The following describes two proteins that form a bound complex.

Contacts between the two chains:
Residue R962 in chain B interacts with residue R349 in chain A (closest heavy-atom distance 3.1 Å).
Residue Y1010 in chain B is in contact with residue D404 in chain A (closest heavy-atom distance 3.2 Å).
Residue P964 in chain B is in contact with residue E29 in chain A (closest heavy-atom distance 3.3 Å).
Residue Q1035 in chain B interacts with residue W417 in chain A (closest heavy-atom distance 2.3 Å).
Residue Q1035 in chain B interacts with residue W396 in chain A (closest heavy-atom distance 3.3 Å).
Residue I1019 in chain B interacts with residue L43 in chain A (closest heavy-atom distance 3.5 Å).
Residue R1013 in chain B interacts with residue A48 in chain A (closest heavy-atom distance 3.5 Å).
Residue E1015 in chain B contacts residue T46 in chain A (closest heavy-atom distance 3.1 Å).
Residue Y1023 in chain B interacts with residue L43 in chain A (closest heavy-atom distance 3.4 Å).
Residue E1047 in chain B contacts residue I296 in chain A (closest heavy-atom distance 3.3 Å).
Residue T1014 in chain B contacts residue A48 in chain A (closest heavy-atom distance 3.0 Å).
Residue K972 in chain B is in contact with residue F39 in chain A (closest heavy-atom distance 3.2 Å).
Residue S1017 in chain B interacts with residue I44 in chain A (closest heavy-atom distance 3.5 Å).
Residue F965 in chain B is in contact with residue N36 in chain A (closest heavy-atom distance 3.3 Å).
Residue F1006 in chain B interacts with residue N27 in chain A (closest heavy-atom distance 3.5 Å).
Residue R968 in chain B is in contact with residue D369 in chain A (closest heavy-atom distance 3.1 Å).
Residue R968 in chain B interacts with residue P371 in chain A (closest heavy-atom distance 2.9 Å).
Residue P964 in chain B contacts residue M377 in chain A (closest heavy-atom distance 3.2 Å).
Residue Y1010 in chain B interacts with residue I406 in chain A (closest heavy-atom distance 3.4 Å).
Residue K1039 in chain B contacts residue P339 in chain A (closest heavy-atom distance 3.4 Å).
Residue L1032 in chain B contacts residue N395 in chain A (closest heavy-atom distance 3.3 Å).
Residue W1042 in chain B contacts residue S356 in chain A (closest heavy-atom distance 3.0 Å).
Residue R968 in chain B contacts residue E366 in chain A (closest heavy-atom distance 3.4 Å).
Residue K1051 in chain B is in contact with residue Q316 in chain A (closest heavy-atom distance 3.0 Å).
Residue F1031 in chain B contacts residue W396 in chain A (closest heavy-atom distance 3.4 Å).
Residue Y1018 in chain B interacts with residue I44 in chain A (closest heavy-atom distance 3.3 Å).
Residue Y1010 in chain B is in contact with residue Y30 in chain A (closest heavy-atom distance 3.5 Å).
Residue Q1040 in chain B interacts with residue E338 in chain A (closest heavy-atom distance 3.1 Å).
Residue P1012 in chain B is in contact with residue L49 in chain A (closest heavy-atom distance 3.5 Å).
Residue F1031 in chain B is in contact with residue W417 in chain A (closest heavy-atom distance 3.3 Å).
Residue R968 in chain B contacts residue L374 in chain A (closest heavy-atom distance 3.1 Å).
Residue E1047 in chain B is in contact with residue R312 in chain A (closest heavy-atom distance 3.1 Å).
Residue K1039 in chain B is in contact with residue D354 in chain A (closest heavy-atom distance 2.3 Å).
Residue D1020 in chain B is in contact with residue D42 in chain A (closest heavy-atom distance 3.4 Å).
Residue D1016 in chain B is in contact with residue I45 in chain A (closest heavy-atom distance 3.4 Å).
Residue W1046 in chain B contacts residue G359 in chain A (closest heavy-atom distance 3.5 Å).
Residue R1043 in chain B is in contact with residue P339 in chain A (closest heavy-atom distance 3.5 Å).
Residue C963 in chain B is in contact with residue R349 in chain A (closest heavy-atom distance 3.1 Å).
Residue E1015 in chain B contacts residue R47 in chain A (closest heavy-atom distance 3.4 Å).
Residue N1036 in chain B contacts residue E337 in chain A (closest heavy-atom distance 2.9 Å).
Residue Y1023 in chain B is in contact with residue D42 in chain A (closest heavy-atom distance 3.4 Å).
Residue R962 in chain B contacts residue E29 in chain A (closest heavy-atom distance 3.1 Å).
Residue K986 in chain B is in contact with residue P38 in chain A (closest heavy-atom distance 3.3 Å).
Residue R962 in chain B is in contact with residue D347 in chain A (closest heavy-atom distance 3.1 Å).
Residue E1015 in chain B interacts with residue R119 in chain A (closest heavy-atom distance 3.3 Å).
Residue F1031 in chain B interacts with residue N395 in chain A (closest heavy-atom distance 3.3 Å).
Residue R968 in chain B interacts with residue G370 in chain A (closest heavy-atom distance 2.4 Å).
Residue Y961 in chain B contacts residue I32 in chain A (closest heavy-atom distance 3.5 Å).
Residue F1006 in chain B contacts residue E23 in chain A (closest heavy-atom distance 3.1 Å).
Residue W1046 in chain B is in contact with residue S356 in chain A (closest heavy-atom distance 3.1 Å).
Residue D1028 in chain B interacts with residue L98 in chain A (closest heavy-atom distance 3.5 Å).
Residue Y1018 in chain B interacts with residue Y41 in chain A (closest heavy-atom distance 3.5 Å).
Residue P964 in chain B contacts residue W33 in chain A (closest heavy-atom distance 3.5 Å).
Residue R962 in chain B interacts with residue E325 in chain A (closest heavy-atom distance 3.0 Å).
Residue W1046 in chain B contacts residue I358 in chain A (closest heavy-atom distance 3.1 Å).
Residue D1016 in chain B interacts with residue K34 in chain A (closest heavy-atom distance 3.0 Å).
Residue D1016 in chain B contacts residue T46 in chain A (closest heavy-atom distance 3.0 Å).
Residue E1015 in chain B interacts with residue V120 in chain A (closest heavy-atom distance 3.5 Å).
Residue R1038 in chain B interacts with residue N419 in chain A (closest heavy-atom distance 3.4 Å).
Residue Y1023 in chain B contacts residue P96 in chain A (closest heavy-atom distance 3.4 Å).

Sequence of chain A:
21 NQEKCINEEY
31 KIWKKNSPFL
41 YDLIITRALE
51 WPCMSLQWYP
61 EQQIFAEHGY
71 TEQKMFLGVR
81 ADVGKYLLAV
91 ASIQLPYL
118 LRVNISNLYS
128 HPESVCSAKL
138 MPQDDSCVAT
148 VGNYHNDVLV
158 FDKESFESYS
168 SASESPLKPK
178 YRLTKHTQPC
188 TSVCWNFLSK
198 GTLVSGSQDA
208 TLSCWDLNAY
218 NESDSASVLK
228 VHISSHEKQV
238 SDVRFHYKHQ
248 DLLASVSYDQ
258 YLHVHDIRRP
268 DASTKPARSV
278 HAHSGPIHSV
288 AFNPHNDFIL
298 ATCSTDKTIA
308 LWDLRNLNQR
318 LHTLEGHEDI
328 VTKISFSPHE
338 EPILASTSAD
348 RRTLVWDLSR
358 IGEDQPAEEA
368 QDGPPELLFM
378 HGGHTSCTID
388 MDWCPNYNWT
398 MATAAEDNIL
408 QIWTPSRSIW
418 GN

Sequence of chain B:
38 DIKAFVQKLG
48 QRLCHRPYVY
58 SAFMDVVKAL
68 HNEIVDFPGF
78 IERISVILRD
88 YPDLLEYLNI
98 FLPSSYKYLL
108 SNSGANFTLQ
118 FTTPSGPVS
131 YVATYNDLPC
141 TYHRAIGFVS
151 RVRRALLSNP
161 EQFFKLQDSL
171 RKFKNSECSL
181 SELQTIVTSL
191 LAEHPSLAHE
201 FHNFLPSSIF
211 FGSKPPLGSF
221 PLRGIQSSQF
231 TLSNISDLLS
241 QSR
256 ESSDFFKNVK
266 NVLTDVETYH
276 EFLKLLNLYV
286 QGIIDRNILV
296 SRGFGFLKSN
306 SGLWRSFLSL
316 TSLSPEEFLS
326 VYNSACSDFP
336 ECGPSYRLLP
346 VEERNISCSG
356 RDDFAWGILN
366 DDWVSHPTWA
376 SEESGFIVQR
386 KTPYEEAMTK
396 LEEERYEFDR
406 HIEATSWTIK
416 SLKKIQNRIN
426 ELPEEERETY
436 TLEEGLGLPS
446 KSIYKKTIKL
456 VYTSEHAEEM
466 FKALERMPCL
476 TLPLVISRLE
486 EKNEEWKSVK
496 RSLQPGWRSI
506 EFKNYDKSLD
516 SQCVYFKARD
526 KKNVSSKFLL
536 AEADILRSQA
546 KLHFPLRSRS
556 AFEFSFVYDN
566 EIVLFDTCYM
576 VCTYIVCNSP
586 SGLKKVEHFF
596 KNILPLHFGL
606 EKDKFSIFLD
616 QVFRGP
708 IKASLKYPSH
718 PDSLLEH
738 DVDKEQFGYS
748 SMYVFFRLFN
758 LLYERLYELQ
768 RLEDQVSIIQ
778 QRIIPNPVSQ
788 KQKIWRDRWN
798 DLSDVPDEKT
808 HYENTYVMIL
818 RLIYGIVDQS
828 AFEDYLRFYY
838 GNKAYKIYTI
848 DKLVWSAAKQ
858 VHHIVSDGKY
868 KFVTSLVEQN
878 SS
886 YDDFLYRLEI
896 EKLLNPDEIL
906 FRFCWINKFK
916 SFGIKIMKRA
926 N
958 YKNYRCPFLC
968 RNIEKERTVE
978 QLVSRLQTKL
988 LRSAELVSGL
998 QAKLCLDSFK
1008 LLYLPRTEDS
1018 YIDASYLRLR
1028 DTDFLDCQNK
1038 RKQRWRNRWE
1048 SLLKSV